Interface contacts:
Residue K444 in protein 2 contacts residue Q228 in protein 1 (closest heavy-atom distance 4.1 Å).
Residue R380 in protein 2 is in contact with residue H116 in protein 1 (closest heavy-atom distance 3.1 Å).
Residue I434 in protein 2 contacts residue I189 in protein 1 (closest heavy-atom distance 3.7 Å).
Residue S464 in protein 2 interacts with residue Q245 in protein 1 (closest heavy-atom distance 3.4 Å).
Residue Y244 in protein 2 interacts with residue R121 in protein 1 (closest heavy-atom distance 3.4 Å).
Residue H436 in protein 2 is in contact with residue K188 in protein 1 (closest heavy-atom distance 3.8 Å).
Residue Y375 in protein 2 is in contact with residue Q128 in protein 1 (closest heavy-atom distance 3.4 Å).
Residue K423 in protein 2 interacts with residue G146 in protein 1 (closest heavy-atom distance 3.5 Å).
Residue H460 in protein 2 interacts with residue E241 in protein 1 (closest heavy-atom distance 3.5 Å).
Residue I281 in protein 2 is in contact with residue H116 in protein 1 (closest heavy-atom distance 3.6 Å).
Residue F419 in protein 2 contacts residue G146 in protein 1 (closest heavy-atom distance 3.2 Å).
Residue I463 in protein 2 is in contact with residue Y249 in protein 1 (closest heavy-atom distance 3.8 Å).
Residue H436 in protein 2 interacts with residue E193 in protein 1 (closest heavy-atom distance 3.4 Å).
Residue D468 in protein 2 is in contact with residue Q252 in protein 1 (closest heavy-atom distance 3.4 Å).
Residue T376 in protein 2 interacts with residue L119 in protein 1 (closest heavy-atom distance 4.2 Å).
Residue I379 in protein 2 is in contact with residue Q141 in protein 1 (closest heavy-atom distance 2.6 Å).
Residue N471 in protein 2 interacts with residue L253 in protein 1 (closest heavy-atom distance 3.8 Å).
Residue H436 in protein 2 is in contact with residue L190 in protein 1 (closest heavy-atom distance 4.1 Å).
Residue S245 in protein 2 is in contact with residue R121 in protein 1 (closest heavy-atom distance 3.3 Å).
Residue R426 in protein 2 is in contact with residue C181 in protein 1 (closest heavy-atom distance 3.4 Å).
Residue H460 in protein 2 interacts with residue Q245 in protein 1 (closest heavy-atom distance 3.4 Å).
Residue N471 in protein 2 is in contact with residue Q252 in protein 1 (closest heavy-atom distance 3.4 Å).
Residue T374 in protein 2 interacts with residue P123 in protein 1 (closest heavy-atom distance 4.0 Å).
Residue N435 in protein 2 contacts residue E187 in protein 1 (closest heavy-atom distance 3.5 Å).
Residue E454 in protein 2 interacts with residue P232 in protein 1 (closest heavy-atom distance 3.8 Å).
Residue H460 in protein 2 is in contact with residue P238 in protein 1 (closest heavy-atom distance 4.2 Å).
Residue I281 in protein 2 interacts with residue T117 in protein 1 (closest heavy-atom distance 3.4 Å).
Residue R478 in protein 2 contacts residue L253 in protein 1 (closest heavy-atom distance 2.8 Å).
Residue H460 in protein 2 contacts residue L242 in protein 1 (closest heavy-atom distance 3.4 Å).
Residue Y375 in protein 2 is in contact with residue P123 in protein 1 (closest heavy-atom distance 4.1 Å).
Residue L246 in protein 2 interacts with residue R121 in protein 1 (closest heavy-atom distance 3.3 Å).
Residue I434 in protein 2 contacts residue E187 in protein 1 (closest heavy-atom distance 3.3 Å).
Residue L467 in protein 2 contacts residue Y249 in protein 1 (closest heavy-atom distance 3.4 Å).
Residue K206 in protein 2 interacts with residue Y85 in protein 1 (closest heavy-atom distance 3.7 Å).
Residue F419 in protein 2 contacts residue S147 in protein 1 (closest heavy-atom distance 3.6 Å).
Residue F419 in protein 2 interacts with residue Y148 in protein 1 (closest heavy-atom distance 4.0 Å).
Residue K475 in protein 2 is in contact with residue Q252 in protein 1 (closest heavy-atom distance 3.2 Å).
Residue H383 in protein 2 contacts residue Q141 in protein 1 (closest heavy-atom distance 3.3 Å).
Residue I434 in protein 2 contacts residue K188 in protein 1 (closest heavy-atom distance 2.9 Å).
Residue H383 in protein 2 contacts residue E145 in protein 1 (closest heavy-atom distance 2.8 Å).
Residue S433 in protein 2 contacts residue E187 in protein 1 (closest heavy-atom distance 3.2 Å).
Residue K475 in protein 2 contacts residue I256 in protein 1 (closest heavy-atom distance 3.9 Å).
Residue Y244 in protein 2 contacts residue F83 in protein 1 (closest heavy-atom distance 3.8 Å).
Residue S464 in protein 2 is in contact with residue Y249 in protein 1 (closest heavy-atom distance 3.6 Å).
Residue K423 in protein 2 interacts with residue E145 in protein 1 (closest heavy-atom distance 3.3 Å).
Residue R382 in protein 2 contacts residue Q141 in protein 1 (closest heavy-atom distance 4.0 Å).
Residue D208 in protein 2 contacts residue Y85 in protein 1 (closest heavy-atom distance 2.8 Å).
Residue R380 in protein 2 is in contact with residue L119 in protein 1 (closest heavy-atom distance 3.5 Å).
Residue L242 in protein 2 contacts residue E120 in protein 1 (closest heavy-atom distance 4.2 Å).
Residue L246 in protein 2 interacts with residue E120 in protein 1 (closest heavy-atom distance 3.3 Å).
Residue E415 in protein 2 is in contact with residue R196 in protein 1 (closest heavy-atom distance 4.1 Å).
Residue K444 in protein 2 interacts with residue E187 in protein 1 (closest heavy-atom distance 3.8 Å).
Residue L246 in protein 2 contacts residue T117 in protein 1 (closest heavy-atom distance 3.3 Å).
Residue D248 in protein 2 contacts residue T117 in protein 1 (closest heavy-atom distance 3.3 Å).
Residue R478 in protein 2 is in contact with residue Q252 in protein 1 (closest heavy-atom distance 3.0 Å).
Residue L246 in protein 2 interacts with residue E118 in protein 1 (closest heavy-atom distance 3.4 Å).
Residue I425 in protein 2 is in contact with residue Y186 in protein 1 (closest heavy-atom distance 3.6 Å).
Residue T374 in protein 2 interacts with residue E120 in protein 1 (closest heavy-atom distance 3.7 Å).
Residue I434 in protein 2 interacts with residue Y186 in protein 1 (closest heavy-atom distance 3.7 Å).
Residue H243 in protein 2 interacts with residue E120 in protein 1 (closest heavy-atom distance 2.7 Å).

Sequence of protein 1:
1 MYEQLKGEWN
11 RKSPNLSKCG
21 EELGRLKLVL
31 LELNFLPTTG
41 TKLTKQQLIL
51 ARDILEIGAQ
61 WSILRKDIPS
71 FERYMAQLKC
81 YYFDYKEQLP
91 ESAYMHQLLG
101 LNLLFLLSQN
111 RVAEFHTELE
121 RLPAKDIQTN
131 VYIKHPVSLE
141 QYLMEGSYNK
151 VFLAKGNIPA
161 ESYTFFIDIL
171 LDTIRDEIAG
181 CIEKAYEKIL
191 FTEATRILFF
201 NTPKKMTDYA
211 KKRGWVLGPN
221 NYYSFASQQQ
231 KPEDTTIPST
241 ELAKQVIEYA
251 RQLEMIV

Sequence of protein 2:
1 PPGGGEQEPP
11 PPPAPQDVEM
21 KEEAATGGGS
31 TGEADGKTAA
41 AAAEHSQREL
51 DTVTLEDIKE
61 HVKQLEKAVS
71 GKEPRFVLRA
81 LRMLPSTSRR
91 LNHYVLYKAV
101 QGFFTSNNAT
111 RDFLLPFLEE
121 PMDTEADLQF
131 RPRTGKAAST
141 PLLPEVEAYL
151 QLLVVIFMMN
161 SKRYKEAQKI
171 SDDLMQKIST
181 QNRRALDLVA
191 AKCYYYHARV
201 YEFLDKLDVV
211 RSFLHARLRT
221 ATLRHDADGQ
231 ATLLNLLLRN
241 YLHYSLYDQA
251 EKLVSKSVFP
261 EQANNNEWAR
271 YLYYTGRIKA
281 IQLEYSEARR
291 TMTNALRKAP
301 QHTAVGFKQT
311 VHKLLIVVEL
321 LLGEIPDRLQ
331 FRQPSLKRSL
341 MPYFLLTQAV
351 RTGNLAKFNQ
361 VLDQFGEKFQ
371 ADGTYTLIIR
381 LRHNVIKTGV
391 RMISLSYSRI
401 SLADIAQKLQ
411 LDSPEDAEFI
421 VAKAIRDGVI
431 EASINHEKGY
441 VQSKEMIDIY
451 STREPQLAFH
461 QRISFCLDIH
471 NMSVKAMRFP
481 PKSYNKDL

These two protein chains interact to form a complex.